The following describes two proteins that form a bound complex.

Contacts between the two chains:
Residue D678 in chain A interacts with residue R65 in chain B (closest heavy-atom distance 4.9 Å).
Residue F686 in chain A interacts with residue R64 in chain B (closest heavy-atom distance 3.4 Å).
Residue F686 in chain A is in contact with residue P61 in chain B (closest heavy-atom distance 3.9 Å).
Residue E679 in chain A contacts residue K84 in chain B (closest heavy-atom distance 4.6 Å).
Residue Y681 in chain A interacts with residue P61 in chain B (closest heavy-atom distance 4.4 Å).
Residue Y681 in chain A contacts residue K85 in chain B (closest heavy-atom distance 3.6 Å).
Residue Y681 in chain A interacts with residue R65 in chain B (closest heavy-atom distance 3.5 Å).
Residue D678 in chain A interacts with residue K85 in chain B (closest heavy-atom distance 3.8 Å).
Residue D678 in chain A is in contact with residue K84 in chain B (closest heavy-atom distance 3.2 Å).
Residue D678 in chain A interacts with residue F81 in chain B (closest heavy-atom distance 3.5 Å).

Sequence of chain A:
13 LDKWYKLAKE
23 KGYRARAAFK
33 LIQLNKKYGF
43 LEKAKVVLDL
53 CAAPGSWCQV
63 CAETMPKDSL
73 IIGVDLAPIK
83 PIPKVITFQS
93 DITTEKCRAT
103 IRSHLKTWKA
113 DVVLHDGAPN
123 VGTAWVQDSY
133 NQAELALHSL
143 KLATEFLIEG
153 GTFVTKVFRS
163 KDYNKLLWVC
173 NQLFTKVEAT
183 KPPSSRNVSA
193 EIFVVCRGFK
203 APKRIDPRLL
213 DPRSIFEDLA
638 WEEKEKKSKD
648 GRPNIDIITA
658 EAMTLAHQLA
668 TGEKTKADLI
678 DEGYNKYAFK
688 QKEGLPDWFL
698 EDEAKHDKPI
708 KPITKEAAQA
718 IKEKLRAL

Sequence of chain B:
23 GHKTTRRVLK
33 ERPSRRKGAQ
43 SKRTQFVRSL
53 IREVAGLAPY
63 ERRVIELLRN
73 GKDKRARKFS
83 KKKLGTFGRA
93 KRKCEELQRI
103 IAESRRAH